Sequence of the first protein:
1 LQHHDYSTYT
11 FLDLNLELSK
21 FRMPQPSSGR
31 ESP

Sequence of the second protein:
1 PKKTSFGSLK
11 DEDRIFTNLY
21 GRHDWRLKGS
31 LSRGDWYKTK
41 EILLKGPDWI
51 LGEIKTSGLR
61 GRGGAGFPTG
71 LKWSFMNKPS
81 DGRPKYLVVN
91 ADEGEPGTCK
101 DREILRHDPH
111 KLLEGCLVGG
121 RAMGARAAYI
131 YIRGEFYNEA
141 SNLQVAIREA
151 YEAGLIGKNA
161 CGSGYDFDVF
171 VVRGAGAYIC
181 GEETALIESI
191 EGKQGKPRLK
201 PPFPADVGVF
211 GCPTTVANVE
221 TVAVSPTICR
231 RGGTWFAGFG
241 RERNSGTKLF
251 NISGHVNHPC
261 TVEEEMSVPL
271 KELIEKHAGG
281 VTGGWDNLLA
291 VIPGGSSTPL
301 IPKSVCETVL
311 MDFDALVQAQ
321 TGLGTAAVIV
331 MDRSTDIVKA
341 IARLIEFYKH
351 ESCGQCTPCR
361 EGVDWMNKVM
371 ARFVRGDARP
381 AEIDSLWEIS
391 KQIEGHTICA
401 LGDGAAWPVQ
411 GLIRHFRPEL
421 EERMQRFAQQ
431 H

The following describes two proteins that form a bound complex.

Interface contacts:
Residue V169 in the second protein is in contact with residue R22 in the first protein (closest heavy-atom distance 4.2 Å).
Residue F170 in the second protein contacts residue M23 in the first protein (closest heavy-atom distance 4.7 Å).
Residue D168 in the second protein contacts residue R22 in the first protein (closest heavy-atom distance 3.3 Å).
Residue K158 in the second protein is in contact with residue F21 in the first protein (closest heavy-atom distance 5.0 Å).
Residue W25 in the second protein is in contact with residue H3 in the first protein (closest heavy-atom distance 2.8 Å).
Residue Y137 in the second protein interacts with residue Y9 in the first protein (closest heavy-atom distance 3.6 Å).
Residue E139 in the second protein is in contact with residue H4 in the first protein (closest heavy-atom distance 4.9 Å).
Residue D168 in the second protein contacts residue M23 in the first protein (closest heavy-atom distance 2.4 Å).
Residue G157 in the second protein contacts residue F21 in the first protein (closest heavy-atom distance 4.5 Å).
Residue P84 in the second protein contacts residue P26 in the first protein (closest heavy-atom distance 4.5 Å).
Residue K158 in the second protein interacts with residue M23 in the first protein (closest heavy-atom distance 4.1 Å).
Residue F170 in the second protein interacts with residue Q25 in the first protein (closest heavy-atom distance 3.1 Å).
Residue Y151 in the second protein contacts residue R22 in the first protein (closest heavy-atom distance 2.6 Å).
Residue R126 in the second protein contacts residue P26 in the first protein (closest heavy-atom distance 3.1 Å).
Residue N142 in the second protein interacts with residue H3 in the first protein (closest heavy-atom distance 2.8 Å).
Residue Y137 in the second protein contacts residue Y6 in the first protein (closest heavy-atom distance 4.7 Å).
Residue Q144 in the second protein is in contact with residue L18 in the first protein (closest heavy-atom distance 3.1 Å).
Residue Q144 in the second protein contacts residue R22 in the first protein (closest heavy-atom distance 4.2 Å).
Residue E152 in the second protein interacts with residue F21 in the first protein (closest heavy-atom distance 3.1 Å).
Residue V171 in the second protein contacts residue F11 in the first protein (closest heavy-atom distance 3.5 Å).
Residue G21 in the second protein contacts residue H3 in the first protein (closest heavy-atom distance 4.9 Å).
Residue N138 in the second protein contacts residue H4 in the first protein (closest heavy-atom distance 3.6 Å).
Residue D166 in the second protein interacts with residue M23 in the first protein (closest heavy-atom distance 4.0 Å).
Residue S141 in the second protein is in contact with residue T10 in the first protein (closest heavy-atom distance 3.6 Å).
Residue S141 in the second protein contacts residue Y6 in the first protein (closest heavy-atom distance 3.1 Å).
Residue R106 in the second protein interacts with residue Q2 in the first protein (closest heavy-atom distance 4.4 Å).
Residue Q144 in the second protein contacts residue L14 in the first protein (closest heavy-atom distance 3.6 Å).
Residue R126 in the second protein interacts with residue Q25 in the first protein (closest heavy-atom distance 3.5 Å).
Residue Y129 in the second protein is in contact with residue Q25 in the first protein (closest heavy-atom distance 4.2 Å).
Residue R148 in the second protein is in contact with residue L18 in the first protein (closest heavy-atom distance 3.5 Å).
Residue R148 in the second protein contacts residue E17 in the first protein (closest heavy-atom distance 2.9 Å).
Residue S141 in the second protein is in contact with residue L14 in the first protein (closest heavy-atom distance 3.1 Å).
Residue R106 in the second protein is in contact with residue H3 in the first protein (closest heavy-atom distance 3.4 Å).
Residue N142 in the second protein interacts with residue Y6 in the first protein (closest heavy-atom distance 2.3 Å).
Residue E152 in the second protein interacts with residue L18 in the first protein (closest heavy-atom distance 4.3 Å).
Residue Y86 in the second protein interacts with residue P26 in the first protein (closest heavy-atom distance 3.7 Å).
Residue R173 in the second protein interacts with residue F11 in the first protein (closest heavy-atom distance 3.7 Å).
Residue H107 in the second protein contacts residue H3 in the first protein (closest heavy-atom distance 3.1 Å).
Residue S141 in the second protein interacts with residue F11 in the first protein (closest heavy-atom distance 4.2 Å).
Residue V145 in the second protein is in contact with residue Y6 in the first protein (closest heavy-atom distance 4.2 Å).
Residue Q144 in the second protein interacts with residue N15 in the first protein (closest heavy-atom distance 4.4 Å).
Residue R106 in the second protein is in contact with residue H4 in the first protein (closest heavy-atom distance 3.6 Å).
Residue F170 in the second protein interacts with residue R22 in the first protein (closest heavy-atom distance 3.5 Å).
Residue Q144 in the second protein interacts with residue F11 in the first protein (closest heavy-atom distance 3.9 Å).
Residue V145 in the second protein is in contact with residue L14 in the first protein (closest heavy-atom distance 4.0 Å).
Residue N138 in the second protein interacts with residue Y6 in the first protein (closest heavy-atom distance 3.4 Å).
Residue Y151 in the second protein is in contact with residue F21 in the first protein (closest heavy-atom distance 3.3 Å).
Residue Y137 in the second protein contacts residue S7 in the first protein (closest heavy-atom distance 2.9 Å).
Residue Y137 in the second protein contacts residue T8 in the first protein (closest heavy-atom distance 2.9 Å).
Residue Y137 in the second protein interacts with residue T10 in the first protein (closest heavy-atom distance 2.9 Å).
Residue N142 in the second protein interacts with residue H4 in the first protein (closest heavy-atom distance 3.4 Å).
Residue R126 in the second protein is in contact with residue P24 in the first protein (closest heavy-atom distance 2.6 Å).
Residue R148 in the second protein contacts residue L14 in the first protein (closest heavy-atom distance 3.3 Å).
Residue Y137 in the second protein interacts with residue F11 in the first protein (closest heavy-atom distance 3.0 Å).
Residue D168 in the second protein is in contact with residue F21 in the first protein (closest heavy-atom distance 3.4 Å).
Residue I147 in the second protein contacts residue L18 in the first protein (closest heavy-atom distance 4.7 Å).
Residue Y151 in the second protein interacts with residue L18 in the first protein (closest heavy-atom distance 3.5 Å).
Residue A140 in the second protein is in contact with residue F11 in the first protein (closest heavy-atom distance 3.7 Å).